Sequence of protein 1:
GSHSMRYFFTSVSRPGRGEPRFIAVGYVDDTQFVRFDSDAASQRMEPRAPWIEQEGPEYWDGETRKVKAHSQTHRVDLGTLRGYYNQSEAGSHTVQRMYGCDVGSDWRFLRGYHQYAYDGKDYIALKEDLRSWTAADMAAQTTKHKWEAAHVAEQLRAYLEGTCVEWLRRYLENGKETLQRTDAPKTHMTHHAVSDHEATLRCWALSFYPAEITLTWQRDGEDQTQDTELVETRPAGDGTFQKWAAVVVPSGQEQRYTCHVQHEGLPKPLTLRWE

These two protein chains interact to form a complex.

Residue-level contacts at the interface:
Residue E64 in protein 1 is in contact with residue A1 in protein 2 (closest heavy-atom distance 2.9 Å).
Residue H115 in protein 1 contacts residue I6 in protein 2 (closest heavy-atom distance 4.3 Å).
Residue A159 in protein 1 is in contact with residue I4 in protein 2 (closest heavy-atom distance 4.4 Å).
Residue K67 in protein 1 interacts with residue G3 in protein 2 (closest heavy-atom distance 3.6 Å).
Residue H71 in protein 1 is in contact with residue I6 in protein 2 (closest heavy-atom distance 3.6 Å).
Residue Y8 in protein 1 interacts with residue A1 in protein 2 (closest heavy-atom distance 3.4 Å).
Residue Q156 in protein 1 is in contact with residue I4 in protein 2 (closest heavy-atom distance 3.4 Å).
Residue H71 in protein 1 interacts with residue A2 in protein 2 (closest heavy-atom distance 3.2 Å).
Residue Y100 in protein 1 contacts residue A2 in protein 2 (closest heavy-atom distance 3.0 Å).
Residue L82 in protein 1 contacts residue V9 in protein 2 (closest heavy-atom distance 3.9 Å).
Residue K147 in protein 1 contacts residue L7 in protein 2 (closest heavy-atom distance 4.0 Å).
Residue R98 in protein 1 contacts residue L7 in protein 2 (closest heavy-atom distance 3.9 Å).
Residue T144 in protein 1 is in contact with residue T8 in protein 2 (closest heavy-atom distance 5.0 Å).
Residue Y100 in protein 1 interacts with residue I6 in protein 2 (closest heavy-atom distance 4.0 Å).
Residue K67 in protein 1 is in contact with residue A2 in protein 2 (closest heavy-atom distance 3.7 Å).
Residue L157 in protein 1 is in contact with residue I6 in protein 2 (closest heavy-atom distance 4.5 Å).
Residue Y160 in protein 1 interacts with residue G3 in protein 2 (closest heavy-atom distance 4.8 Å).
Residue W148 in protein 1 interacts with residue T8 in protein 2 (closest heavy-atom distance 2.9 Å).
Residue K147 in protein 1 is in contact with residue T8 in protein 2 (closest heavy-atom distance 2.6 Å).
Residue A151 in protein 1 contacts residue L7 in protein 2 (closest heavy-atom distance 3.6 Å).
Residue K67 in protein 1 is in contact with residue A1 in protein 2 (closest heavy-atom distance 2.9 Å).
Residue D78 in protein 1 is in contact with residue V9 in protein 2 (closest heavy-atom distance 2.8 Å).
Residue Y85 in protein 1 interacts with residue V9 in protein 2 (closest heavy-atom distance 3.4 Å).
Residue L157 in protein 1 contacts residue G5 in protein 2 (closest heavy-atom distance 3.4 Å).
Residue Y124 in protein 1 contacts residue V9 in protein 2 (closest heavy-atom distance 4.1 Å).
Residue K147 in protein 1 is in contact with residue V9 in protein 2 (closest heavy-atom distance 3.6 Å).
Residue T74 in protein 1 interacts with residue I6 in protein 2 (closest heavy-atom distance 4.2 Å).
Residue V77 in protein 1 interacts with residue T8 in protein 2 (closest heavy-atom distance 4.0 Å).
Residue Q156 in protein 1 is in contact with residue I6 in protein 2 (closest heavy-atom distance 4.9 Å).
Residue V153 in protein 1 is in contact with residue L7 in protein 2 (closest heavy-atom distance 3.7 Å).
Residue R98 in protein 1 interacts with residue I6 in protein 2 (closest heavy-atom distance 3.5 Å).
Residue T74 in protein 1 contacts residue L7 in protein 2 (closest heavy-atom distance 3.9 Å).
Residue H71 in protein 1 contacts residue A1 in protein 2 (closest heavy-atom distance 4.4 Å).
Residue D78 in protein 1 contacts residue L7 in protein 2 (closest heavy-atom distance 4.6 Å).
Residue Q156 in protein 1 interacts with residue G5 in protein 2 (closest heavy-atom distance 2.9 Å).
Residue Y160 in protein 1 interacts with residue A1 in protein 2 (closest heavy-atom distance 3.6 Å).
Residue V153 in protein 1 interacts with residue I6 in protein 2 (closest heavy-atom distance 4.9 Å).
Residue D78 in protein 1 is in contact with residue T8 in protein 2 (closest heavy-atom distance 3.2 Å).
Residue H115 in protein 1 contacts residue G5 in protein 2 (closest heavy-atom distance 4.8 Å).
Residue Y117 in protein 1 interacts with residue V9 in protein 2 (closest heavy-atom distance 3.7 Å).
Residue Y160 in protein 1 interacts with residue A2 in protein 2 (closest heavy-atom distance 3.7 Å).
Residue Y100 in protein 1 contacts residue A1 in protein 2 (closest heavy-atom distance 3.7 Å).
Residue Y160 in protein 1 interacts with residue I4 in protein 2 (closest heavy-atom distance 4.7 Å).
Residue L157 in protein 1 contacts residue I4 in protein 2 (closest heavy-atom distance 3.9 Å).
Residue T144 in protein 1 is in contact with residue V9 in protein 2 (closest heavy-atom distance 2.6 Å).
Residue W148 in protein 1 contacts residue V9 in protein 2 (closest heavy-atom distance 3.8 Å).
Residue T74 in protein 1 contacts residue T8 in protein 2 (closest heavy-atom distance 3.7 Å).
Residue V153 in protein 1 interacts with residue G5 in protein 2 (closest heavy-atom distance 3.2 Å).
Residue F10 in protein 1 is in contact with residue A1 in protein 2 (closest heavy-atom distance 4.5 Å).
Residue T81 in protein 1 contacts residue V9 in protein 2 (closest heavy-atom distance 3.8 Å).
Residue W148 in protein 1 is in contact with residue L7 in protein 2 (closest heavy-atom distance 3.2 Å).
Residue R98 in protein 1 contacts residue G5 in protein 2 (closest heavy-atom distance 4.5 Å).

Sequence of protein 2:
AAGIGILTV